Interface contacts:
Residue R97 in protein 1 is in contact with residue F441 in protein 2 (closest heavy-atom distance 4.0 Å).
Residue I104 in protein 1 is in contact with residue A395 in protein 2 (closest heavy-atom distance 3.9 Å).
Residue M108 in protein 1 contacts residue I374 in protein 2 (closest heavy-atom distance 3.6 Å).
Residue A109 in protein 1 interacts with residue L372 in protein 2 (closest heavy-atom distance 3.9 Å).
Residue Q113 in protein 1 interacts with residue L372 in protein 2 (closest heavy-atom distance 4.6 Å).
Residue M108 in protein 1 contacts residue F379 in protein 2 (closest heavy-atom distance 3.5 Å).
Residue R89 in protein 1 interacts with residue Q453 in protein 2 (closest heavy-atom distance 4.1 Å).
Residue M108 in protein 1 interacts with residue V437 in protein 2 (closest heavy-atom distance 3.8 Å).
Residue M108 in protein 1 contacts residue A378 in protein 2 (closest heavy-atom distance 4.8 Å).
Residue I104 in protein 1 contacts residue F441 in protein 2 (closest heavy-atom distance 4.2 Å).
Residue R89 in protein 1 is in contact with residue A449 in protein 2 (closest heavy-atom distance 4.1 Å).
Residue E100 in protein 1 interacts with residue L397 in protein 2 (closest heavy-atom distance 3.3 Å).
Residue I104 in protein 1 interacts with residue V437 in protein 2 (closest heavy-atom distance 4.9 Å).
Residue R97 in protein 1 is in contact with residue H445 in protein 2 (closest heavy-atom distance 3.2 Å).
Residue E100 in protein 1 is in contact with residue F441 in protein 2 (closest heavy-atom distance 3.7 Å).
Residue E99 in protein 1 contacts residue G396 in protein 2 (closest heavy-atom distance 5.0 Å).
Residue E101 in protein 1 contacts residue F441 in protein 2 (closest heavy-atom distance 3.4 Å).
Residue I104 in protein 1 is in contact with residue L391 in protein 2 (closest heavy-atom distance 3.7 Å).
Residue K111 in protein 1 is in contact with residue E387 in protein 2 (closest heavy-atom distance 3.9 Å).
Residue E101 in protein 1 interacts with residue R368 in protein 2 (closest heavy-atom distance 2.7 Å).
Residue R89 in protein 1 contacts residue T451 in protein 2 (closest heavy-atom distance 3.5 Å).
Residue A107 in protein 1 interacts with residue A395 in protein 2 (closest heavy-atom distance 4.0 Å).
Residue L93 in protein 1 interacts with residue A449 in protein 2 (closest heavy-atom distance 3.5 Å).
Residue R89 in protein 1 contacts residue Q450 in protein 2 (closest heavy-atom distance 2.3 Å).
Residue L93 in protein 1 contacts residue L452 in protein 2 (closest heavy-atom distance 3.7 Å).
Residue A107 in protein 1 is in contact with residue L391 in protein 2 (closest heavy-atom distance 4.8 Å).
Residue R103 in protein 1 contacts residue L397 in protein 2 (closest heavy-atom distance 4.5 Å).
Residue I96 in protein 1 interacts with residue L448 in protein 2 (closest heavy-atom distance 3.8 Å).
Residue A107 in protein 1 interacts with residue E394 in protein 2 (closest heavy-atom distance 3.1 Å).
Residue R89 in protein 1 is in contact with residue L452 in protein 2 (closest heavy-atom distance 2.7 Å).
Residue E102 in protein 1 interacts with residue R368 in protein 2 (closest heavy-atom distance 3.1 Å).
Residue I96 in protein 1 is in contact with residue L452 in protein 2 (closest heavy-atom distance 4.8 Å).
Residue A105 in protein 1 interacts with residue L372 in protein 2 (closest heavy-atom distance 4.9 Å).
Residue R103 in protein 1 interacts with residue E394 in protein 2 (closest heavy-atom distance 2.8 Å).
Residue Y85 in protein 1 contacts residue Q453 in protein 2 (closest heavy-atom distance 4.3 Å).
Residue A105 in protein 1 contacts residue A369 in protein 2 (closest heavy-atom distance 3.6 Å).
Residue I104 in protein 1 contacts residue L397 in protein 2 (closest heavy-atom distance 3.6 Å).
Residue M108 in protein 1 interacts with residue L391 in protein 2 (closest heavy-atom distance 3.6 Å).
Residue Y85 in protein 1 interacts with residue L452 in protein 2 (closest heavy-atom distance 4.5 Å).
Residue L93 in protein 1 interacts with residue L448 in protein 2 (closest heavy-atom distance 3.5 Å).
Residue R97 in protein 1 interacts with residue H446 in protein 2 (closest heavy-atom distance 4.8 Å).
Residue R97 in protein 1 contacts residue R442 in protein 2 (closest heavy-atom distance 4.6 Å).
Residue E100 in protein 1 contacts residue H445 in protein 2 (closest heavy-atom distance 3.7 Å).
Residue R89 in protein 1 interacts with residue L448 in protein 2 (closest heavy-atom distance 4.7 Å).
Residue M108 in protein 1 is in contact with residue R383 in protein 2 (closest heavy-atom distance 4.7 Å).
Residue R103 in protein 1 contacts residue G396 in protein 2 (closest heavy-atom distance 3.1 Å).
Residue A109 in protein 1 interacts with residue I374 in protein 2 (closest heavy-atom distance 3.6 Å).
Residue A105 in protein 1 contacts residue I374 in protein 2 (closest heavy-atom distance 3.3 Å).
Residue K111 in protein 1 is in contact with residue Q390 in protein 2 (closest heavy-atom distance 3.9 Å).
Residue R103 in protein 1 interacts with residue A395 in protein 2 (closest heavy-atom distance 3.3 Å).
Residue K111 in protein 1 contacts residue L391 in protein 2 (closest heavy-atom distance 3.6 Å).
Residue R110 in protein 1 is in contact with residue E394 in protein 2 (closest heavy-atom distance 3.9 Å).
Residue I96 in protein 1 interacts with residue H445 in protein 2 (closest heavy-atom distance 3.1 Å).
Residue E100 in protein 1 contacts residue G396 in protein 2 (closest heavy-atom distance 3.3 Å).

Sequence of protein 1:
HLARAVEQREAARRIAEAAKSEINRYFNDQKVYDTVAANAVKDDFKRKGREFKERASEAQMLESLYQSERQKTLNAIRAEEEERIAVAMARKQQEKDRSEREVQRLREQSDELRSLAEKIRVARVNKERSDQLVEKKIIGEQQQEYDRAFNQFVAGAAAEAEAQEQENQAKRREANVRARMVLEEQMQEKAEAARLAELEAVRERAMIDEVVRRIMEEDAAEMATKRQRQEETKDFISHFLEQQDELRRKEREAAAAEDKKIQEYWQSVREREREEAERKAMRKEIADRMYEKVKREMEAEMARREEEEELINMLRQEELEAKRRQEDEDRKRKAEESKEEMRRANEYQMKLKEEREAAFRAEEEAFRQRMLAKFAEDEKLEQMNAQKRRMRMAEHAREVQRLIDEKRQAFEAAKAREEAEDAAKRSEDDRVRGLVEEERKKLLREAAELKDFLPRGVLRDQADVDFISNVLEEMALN

Sequence of protein 2:
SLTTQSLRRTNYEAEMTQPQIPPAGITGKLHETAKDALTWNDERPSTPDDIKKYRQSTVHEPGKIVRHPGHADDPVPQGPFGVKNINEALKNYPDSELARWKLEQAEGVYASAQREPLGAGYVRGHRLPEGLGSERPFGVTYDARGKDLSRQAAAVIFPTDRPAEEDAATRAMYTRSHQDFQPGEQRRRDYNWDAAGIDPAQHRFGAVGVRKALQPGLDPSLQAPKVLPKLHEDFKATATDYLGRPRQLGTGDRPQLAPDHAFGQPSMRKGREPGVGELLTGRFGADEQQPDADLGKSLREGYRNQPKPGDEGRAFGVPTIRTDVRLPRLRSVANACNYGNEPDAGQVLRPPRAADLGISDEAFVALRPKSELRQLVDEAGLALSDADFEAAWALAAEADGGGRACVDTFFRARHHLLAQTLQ

This data describes a binding interaction between two proteins.